Sequence of protein 2:
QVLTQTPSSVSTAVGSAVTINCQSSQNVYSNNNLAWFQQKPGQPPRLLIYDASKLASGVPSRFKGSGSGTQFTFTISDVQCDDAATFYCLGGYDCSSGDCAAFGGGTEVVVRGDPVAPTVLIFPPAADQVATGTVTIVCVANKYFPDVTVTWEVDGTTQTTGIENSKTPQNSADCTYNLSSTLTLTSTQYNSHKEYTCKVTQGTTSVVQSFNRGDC

Sequence of protein 1:
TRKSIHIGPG

The following describes two proteins that form a bound complex.

Residue-level contacts at the interface:
Residue C95 in protein 2 is in contact with residue R4 in protein 1 (closest heavy-atom distance 3.7 Å).
Residue D94 in protein 2 is in contact with residue K5 in protein 1 (closest heavy-atom distance 3.8 Å).
Residue L34 in protein 2 interacts with residue I9 in protein 1 (closest heavy-atom distance 4.9 Å).
Residue Y50 in protein 2 contacts residue P11 in protein 1 (closest heavy-atom distance 3.5 Å).
Residue C95 in protein 2 is in contact with residue S6 in protein 1 (closest heavy-atom distance 3.6 Å).
Residue C100 in protein 2 is in contact with residue I7 in protein 1 (closest heavy-atom distance 3.8 Å).
Residue Y93 in protein 2 contacts residue K5 in protein 1 (closest heavy-atom distance 3.5 Å).
Residue Y29 in protein 2 interacts with residue K5 in protein 1 (closest heavy-atom distance 3.2 Å).
Residue F37 in protein 2 contacts residue I9 in protein 1 (closest heavy-atom distance 4.9 Å).
Residue Y93 in protein 2 contacts residue I7 in protein 1 (closest heavy-atom distance 4.8 Å).
Residue L90 in protein 2 contacts residue I7 in protein 1 (closest heavy-atom distance 4.1 Å).
Residue A35 in protein 2 is in contact with residue I9 in protein 1 (closest heavy-atom distance 3.7 Å).
Residue G92 in protein 2 contacts residue S6 in protein 1 (closest heavy-atom distance 3.4 Å).
Residue D94 in protein 2 interacts with residue S6 in protein 1 (closest heavy-atom distance 4.7 Å).
Residue G92 in protein 2 interacts with residue I7 in protein 1 (closest heavy-atom distance 3.7 Å).
Residue C95 in protein 2 is in contact with residue I7 in protein 1 (closest heavy-atom distance 4.9 Å).
Residue Y50 in protein 2 contacts residue G10 in protein 1 (closest heavy-atom distance 4.5 Å).
Residue C100 in protein 2 interacts with residue S6 in protein 1 (closest heavy-atom distance 3.9 Å).
Residue C95 in protein 2 interacts with residue K5 in protein 1 (closest heavy-atom distance 2.9 Å).
Residue G92 in protein 2 interacts with residue I9 in protein 1 (closest heavy-atom distance 4.8 Å).
Residue N33 in protein 2 is in contact with residue I7 in protein 1 (closest heavy-atom distance 3.1 Å).
Residue N33 in protein 2 interacts with residue S6 in protein 1 (closest heavy-atom distance 3.1 Å).
Residue L47 in protein 2 is in contact with residue G10 in protein 1 (closest heavy-atom distance 4.0 Å).
Residue Y93 in protein 2 interacts with residue S6 in protein 1 (closest heavy-atom distance 2.9 Å).
Residue C100 in protein 2 contacts residue R4 in protein 1 (closest heavy-atom distance 4.0 Å).
Residue G91 in protein 2 contacts residue I7 in protein 1 (closest heavy-atom distance 4.2 Å).
Residue N33 in protein 2 interacts with residue I9 in protein 1 (closest heavy-atom distance 3.8 Å).
Residue D51 in protein 2 contacts residue I9 in protein 1 (closest heavy-atom distance 4.8 Å).
Residue L47 in protein 2 is in contact with residue I9 in protein 1 (closest heavy-atom distance 4.2 Å).
Residue Y50 in protein 2 contacts residue I9 in protein 1 (closest heavy-atom distance 4.0 Å).
Residue Y29 in protein 2 contacts residue S6 in protein 1 (closest heavy-atom distance 3.6 Å).
Residue S96 in protein 2 contacts residue K5 in protein 1 (closest heavy-atom distance 4.9 Å).
Residue A101 in protein 2 is in contact with residue I7 in protein 1 (closest heavy-atom distance 3.6 Å).
Residue L90 in protein 2 is in contact with residue I9 in protein 1 (closest heavy-atom distance 3.8 Å).